Residue-level contacts at the interface:
Residue F103 in chain B is in contact with residue R24 in chain A (closest heavy-atom distance 3.4 Å).
Residue V102 in chain B contacts residue R24 in chain A (closest heavy-atom distance 3.0 Å).

Sequence of chain B:
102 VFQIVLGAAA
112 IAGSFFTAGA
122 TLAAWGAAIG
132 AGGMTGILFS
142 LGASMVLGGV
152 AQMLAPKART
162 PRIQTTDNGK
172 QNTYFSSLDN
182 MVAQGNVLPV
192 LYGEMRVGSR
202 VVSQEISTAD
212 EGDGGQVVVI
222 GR

The following describes two proteins that form a bound complex.

Sequence of chain A:
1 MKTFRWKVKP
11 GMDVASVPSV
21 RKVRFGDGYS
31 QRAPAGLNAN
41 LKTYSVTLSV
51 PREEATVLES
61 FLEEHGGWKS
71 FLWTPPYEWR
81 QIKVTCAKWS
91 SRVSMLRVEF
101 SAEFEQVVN